Sequence of the first protein:
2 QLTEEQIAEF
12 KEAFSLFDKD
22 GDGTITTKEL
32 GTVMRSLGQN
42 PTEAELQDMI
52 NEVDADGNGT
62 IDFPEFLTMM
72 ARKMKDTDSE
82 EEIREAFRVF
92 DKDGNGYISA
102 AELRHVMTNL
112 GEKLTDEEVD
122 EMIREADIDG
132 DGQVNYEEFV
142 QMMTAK

Contacts between the two chains:
Residue E6 in the first protein interacts with residue K12 in the second protein (closest heavy-atom distance 2.8 Å).
Residue A14 in the first protein contacts residue R8 in the second protein (closest heavy-atom distance 4.3 Å).
Residue E6 in the first protein interacts with residue K15 in the second protein (closest heavy-atom distance 4.5 Å).
Residue E119 in the first protein contacts residue L10 in the second protein (closest heavy-atom distance 2.9 Å).
Residue F91 in the first protein interacts with residue F2 in the second protein (closest heavy-atom distance 3.6 Å).
Residue Q7 in the first protein is in contact with residue R8 in the second protein (closest heavy-atom distance 4.3 Å).
Residue M108 in the first protein interacts with residue L10 in the second protein (closest heavy-atom distance 3.2 Å).
Residue L31 in the first protein interacts with residue I4 in the second protein (closest heavy-atom distance 4.6 Å).
Residue E113 in the first protein contacts residue R8 in the second protein (closest heavy-atom distance 4.1 Å).
Residue M144 in the first protein is in contact with residue F2 in the second protein (closest heavy-atom distance 4.4 Å).
Residue M35 in the first protein is in contact with residue I3 in the second protein (closest heavy-atom distance 3.1 Å).
Residue M143 in the first protein contacts residue R9 in the second protein (closest heavy-atom distance 3.7 Å).
Residue M50 in the first protein contacts residue A1 in the second protein (closest heavy-atom distance 3.1 Å).
Residue E119 in the first protein interacts with residue A7 in the second protein (closest heavy-atom distance 4.5 Å).
Residue L111 in the first protein contacts residue I3 in the second protein (closest heavy-atom distance 2.8 Å).
Residue F67 in the first protein is in contact with residue I4 in the second protein (closest heavy-atom distance 3.5 Å).
Residue E10 in the first protein is in contact with residue R8 in the second protein (closest heavy-atom distance 3.6 Å).
Residue M108 in the first protein contacts residue A7 in the second protein (closest heavy-atom distance 3.4 Å).
Residue E10 in the first protein interacts with residue K11 in the second protein (closest heavy-atom distance 3.2 Å).
Residue L111 in the first protein is in contact with residue I4 in the second protein (closest heavy-atom distance 4.0 Å).
Residue M108 in the first protein is in contact with residue L6 in the second protein (closest heavy-atom distance 2.7 Å).
Residue E119 in the first protein is in contact with residue K14 in the second protein (closest heavy-atom distance 3.6 Å).
Residue A87 in the first protein contacts residue F2 in the second protein (closest heavy-atom distance 3.1 Å).
Residue F11 in the first protein interacts with residue R8 in the second protein (closest heavy-atom distance 2.7 Å).
Residue F18 in the first protein contacts residue I4 in the second protein (closest heavy-atom distance 3.4 Å).
Residue L115 in the first protein interacts with residue A7 in the second protein (closest heavy-atom distance 4.2 Å).
Residue M70 in the first protein contacts residue F2 in the second protein (closest heavy-atom distance 3.4 Å).
Residue M35 in the first protein interacts with residue A1 in the second protein (closest heavy-atom distance 3.6 Å).
Residue E10 in the first protein interacts with residue K12 in the second protein (closest heavy-atom distance 4.1 Å).
Residue M75 in the first protein contacts residue W5 in the second protein (closest heavy-atom distance 3.4 Å).
Residue M70 in the first protein interacts with residue A1 in the second protein (closest heavy-atom distance 3.5 Å).
Residue E113 in the first protein is in contact with residue A7 in the second protein (closest heavy-atom distance 2.8 Å).
Residue T4 in the first protein is in contact with residue K12 in the second protein (closest heavy-atom distance 4.2 Å).
Residue F140 in the first protein contacts residue F2 in the second protein (closest heavy-atom distance 4.6 Å).
Residue K74 in the first protein is in contact with residue A1 in the second protein (closest heavy-atom distance 4.4 Å).
Residue L111 in the first protein interacts with residue A7 in the second protein (closest heavy-atom distance 4.2 Å).
Residue E113 in the first protein contacts residue I4 in the second protein (closest heavy-atom distance 4.2 Å).
Residue V107 in the first protein is in contact with residue I3 in the second protein (closest heavy-atom distance 4.1 Å).
Residue E113 in the first protein contacts residue K11 in the second protein (closest heavy-atom distance 3.6 Å).
Residue K114 in the first protein interacts with residue K14 in the second protein (closest heavy-atom distance 4.5 Å).
Residue M123 in the first protein contacts residue L10 in the second protein (closest heavy-atom distance 3.8 Å).
Residue E119 in the first protein is in contact with residue K11 in the second protein (closest heavy-atom distance 2.9 Å).
Residue T116 in the first protein contacts residue K14 in the second protein (closest heavy-atom distance 2.8 Å).
Residue L115 in the first protein contacts residue K11 in the second protein (closest heavy-atom distance 4.3 Å).
Residue K74 in the first protein interacts with residue F2 in the second protein (closest heavy-atom distance 4.0 Å).
Residue E13 in the first protein contacts residue K11 in the second protein (closest heavy-atom distance 2.9 Å).
Residue V120 in the first protein is in contact with residue L10 in the second protein (closest heavy-atom distance 4.4 Å).
Residue M144 in the first protein is in contact with residue W5 in the second protein (closest heavy-atom distance 4.6 Å).
Residue F91 in the first protein is in contact with residue L6 in the second protein (closest heavy-atom distance 3.7 Å).
Residue K147 in the first protein contacts residue R9 in the second protein (closest heavy-atom distance 4.4 Å).
Residue M144 in the first protein interacts with residue L6 in the second protein (closest heavy-atom distance 4.4 Å).
Residue M71 in the first protein is in contact with residue R8 in the second protein (closest heavy-atom distance 2.7 Å).
Residue M71 in the first protein interacts with residue I4 in the second protein (closest heavy-atom distance 3.5 Å).
Residue M123 in the first protein interacts with residue R9 in the second protein (closest heavy-atom distance 4.0 Å).
Residue M71 in the first protein contacts residue W5 in the second protein (closest heavy-atom distance 3.9 Å).
Residue L17 in the first protein contacts residue K11 in the second protein (closest heavy-atom distance 3.6 Å).
Residue L38 in the first protein interacts with residue I3 in the second protein (closest heavy-atom distance 3.4 Å).
Residue Q7 in the first protein interacts with residue K12 in the second protein (closest heavy-atom distance 3.7 Å).
Residue F67 in the first protein is in contact with residue A1 in the second protein (closest heavy-atom distance 4.3 Å).
Residue M123 in the first protein contacts residue L6 in the second protein (closest heavy-atom distance 3.4 Å).

These two protein chains interact to form a complex.

Sequence of the second protein:
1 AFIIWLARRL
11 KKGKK